Sequence of protein 2:
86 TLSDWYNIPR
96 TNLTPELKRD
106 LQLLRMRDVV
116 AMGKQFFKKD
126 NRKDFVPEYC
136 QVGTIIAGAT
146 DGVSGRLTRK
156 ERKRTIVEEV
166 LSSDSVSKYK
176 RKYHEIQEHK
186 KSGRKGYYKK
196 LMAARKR

Contacts between the two chains:
Residue R108 in protein 1 contacts residue I141 in protein 2 (closest heavy-atom distance 2.7 Å).
Residue S110 in protein 1 interacts with residue T139 in protein 2 (closest heavy-atom distance 3.5 Å).
Residue G86 in protein 1 is in contact with residue R112 in protein 2 (closest heavy-atom distance 3.2 Å).
Residue G68 in protein 1 contacts residue I140 in protein 2 (closest heavy-atom distance 2.8 Å).
Residue Y127 in protein 1 interacts with residue I93 in protein 2 (closest heavy-atom distance 3.4 Å).
Residue G80 in protein 1 interacts with residue D89 in protein 2 (closest heavy-atom distance 3.6 Å).
Residue K69 in protein 1 contacts residue L152 in protein 2 (closest heavy-atom distance 3.7 Å).
Residue F82 in protein 1 contacts residue I93 in protein 2 (closest heavy-atom distance 3.5 Å).
Residue S110 in protein 1 is in contact with residue I141 in protein 2 (closest heavy-atom distance 3.2 Å).
Residue K70 in protein 1 interacts with residue K158 in protein 2 (closest heavy-atom distance 3.6 Å).
Residue F82 in protein 1 interacts with residue W90 in protein 2 (closest heavy-atom distance 3.1 Å).
Residue I109 in protein 1 interacts with residue T139 in protein 2 (closest heavy-atom distance 3.2 Å).
Residue K69 in protein 1 contacts residue T139 in protein 2 (closest heavy-atom distance 3.4 Å).
Residue K66 in protein 1 is in contact with residue R151 in protein 2 (closest heavy-atom distance 3.5 Å).
Residue H76 in protein 1 contacts residue W90 in protein 2 (closest heavy-atom distance 3.4 Å).
Residue I72 in protein 1 contacts residue Q136 in protein 2 (closest heavy-atom distance 3.6 Å).
Residue G87 in protein 1 contacts residue R112 in protein 2 (closest heavy-atom distance 3.3 Å).
Residue R108 in protein 1 contacts residue T139 in protein 2 (closest heavy-atom distance 3.7 Å).
Residue G175 in protein 1 contacts residue Y91 in protein 2 (closest heavy-atom distance 3.2 Å).
Residue K88 in protein 1 is in contact with residue Q120 in protein 2 (closest heavy-atom distance 3.0 Å).
Residue K66 in protein 1 interacts with residue I140 in protein 2 (closest heavy-atom distance 3.5 Å).
Residue T125 in protein 1 is in contact with residue Q136 in protein 2 (closest heavy-atom distance 3.5 Å).
Residue K107 in protein 1 is in contact with residue A142 in protein 2 (closest heavy-atom distance 3.4 Å).
Residue A67 in protein 1 interacts with residue I140 in protein 2 (closest heavy-atom distance 3.7 Å).
Residue I72 in protein 1 contacts residue L106 in protein 2 (closest heavy-atom distance 3.6 Å).
Residue H78 in protein 1 interacts with residue W90 in protein 2 (closest heavy-atom distance 2.7 Å).
Residue E89 in protein 1 is in contact with residue R112 in protein 2 (closest heavy-atom distance 3.1 Å).
Residue D172 in protein 1 contacts residue Y91 in protein 2 (closest heavy-atom distance 3.3 Å).
Residue G68 in protein 1 interacts with residue L152 in protein 2 (closest heavy-atom distance 3.5 Å).
Residue P75 in protein 1 contacts residue Y134 in protein 2 (closest heavy-atom distance 3.3 Å).
Residue A67 in protein 1 interacts with residue G150 in protein 2 (closest heavy-atom distance 3.7 Å).
Residue K70 in protein 1 interacts with residue R159 in protein 2 (closest heavy-atom distance 2.4 Å).
Residue Y127 in protein 1 contacts residue Q136 in protein 2 (closest heavy-atom distance 2.5 Å).
Residue V111 in protein 1 interacts with residue V137 in protein 2 (closest heavy-atom distance 3.2 Å).
Residue V71 in protein 1 interacts with residue G138 in protein 2 (closest heavy-atom distance 2.9 Å).
Residue I173 in protein 1 interacts with residue Y91 in protein 2 (closest heavy-atom distance 2.3 Å).
Residue R108 in protein 1 is in contact with residue I140 in protein 2 (closest heavy-atom distance 3.6 Å).
Residue K88 in protein 1 contacts residue F122 in protein 2 (closest heavy-atom distance 3.5 Å).
Residue E106 in protein 1 is in contact with residue A142 in protein 2 (closest heavy-atom distance 3.1 Å).
Residue V111 in protein 1 contacts residue Q136 in protein 2 (closest heavy-atom distance 3.6 Å).
Residue G86 in protein 1 interacts with residue L109 in protein 2 (closest heavy-atom distance 3.2 Å).
Residue P152 in protein 1 is in contact with residue Y91 in protein 2 (closest heavy-atom distance 3.3 Å).
Residue P152 in protein 1 interacts with residue D89 in protein 2 (closest heavy-atom distance 3.3 Å).
Residue K79 in protein 1 is in contact with residue D89 in protein 2 (closest heavy-atom distance 3.5 Å).
Residue V73 in protein 1 interacts with residue Q136 in protein 2 (closest heavy-atom distance 2.9 Å).
Residue I72 in protein 1 interacts with residue V137 in protein 2 (closest heavy-atom distance 3.7 Å).
Residue R85 in protein 1 contacts residue R112 in protein 2 (closest heavy-atom distance 3.4 Å).
Residue K70 in protein 1 contacts residue I161 in protein 2 (closest heavy-atom distance 3.4 Å).
Residue V73 in protein 1 contacts residue C135 in protein 2 (closest heavy-atom distance 3.1 Å).
Residue A67 in protein 1 contacts residue L152 in protein 2 (closest heavy-atom distance 3.0 Å).
Residue K70 in protein 1 contacts residue G138 in protein 2 (closest heavy-atom distance 3.6 Å).
Residue A67 in protein 1 interacts with residue I141 in protein 2 (closest heavy-atom distance 3.3 Å).
Residue K70 in protein 1 interacts with residue T139 in protein 2 (closest heavy-atom distance 3.6 Å).
Residue K79 in protein 1 is in contact with residue W90 in protein 2 (closest heavy-atom distance 3.3 Å).
Residue V174 in protein 1 contacts residue Y91 in protein 2 (closest heavy-atom distance 3.4 Å).
Residue P75 in protein 1 interacts with residue W90 in protein 2 (closest heavy-atom distance 3.5 Å).
Residue K66 in protein 1 interacts with residue S149 in protein 2 (closest heavy-atom distance 2.4 Å).
Residue K69 in protein 1 contacts residue I140 in protein 2 (closest heavy-atom distance 3.5 Å).
Residue A95 in protein 1 interacts with residue Y91 in protein 2 (closest heavy-atom distance 3.6 Å).
Residue I129 in protein 1 interacts with residue I140 in protein 2 (closest heavy-atom distance 3.7 Å).

These two protein chains interact to form a complex.

Sequence of protein 1:
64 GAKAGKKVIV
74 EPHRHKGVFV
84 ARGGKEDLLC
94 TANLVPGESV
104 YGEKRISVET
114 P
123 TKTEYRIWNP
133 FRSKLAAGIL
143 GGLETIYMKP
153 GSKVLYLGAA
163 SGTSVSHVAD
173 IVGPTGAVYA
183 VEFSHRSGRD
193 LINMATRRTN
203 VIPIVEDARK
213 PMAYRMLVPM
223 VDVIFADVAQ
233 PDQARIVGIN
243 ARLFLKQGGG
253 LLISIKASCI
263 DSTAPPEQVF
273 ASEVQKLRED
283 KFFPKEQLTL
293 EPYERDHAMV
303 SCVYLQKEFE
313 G